Interface contacts:
Residue D162 in chain B is in contact with residue M23 in chain A (closest heavy-atom distance 3.4 Å).
Residue P154 in chain B is in contact with residue M68 in chain A (closest heavy-atom distance 3.8 Å).
Residue K166 in chain B is in contact with residue S17 in chain A (closest heavy-atom distance 2.8 Å).
Residue L155 in chain B interacts with residue T40 in chain A (closest heavy-atom distance 3.6 Å).
Residue F184 in chain B contacts residue T77 in chain A (closest heavy-atom distance 3.6 Å).
Residue L155 in chain B interacts with residue I39 in chain A (closest heavy-atom distance 3.7 Å).
Residue L161 in chain B contacts residue M23 in chain A (closest heavy-atom distance 3.7 Å).
Residue L155 in chain B is in contact with residue K14 in chain A (closest heavy-atom distance 3.7 Å).
Residue F217 in chain B interacts with residue R96 in chain A (closest heavy-atom distance 3.8 Å).
Residue H222 in chain B contacts residue N100 in chain A (closest heavy-atom distance 2.7 Å).
Residue L155 in chain B contacts residue S12 in chain A (closest heavy-atom distance 3.3 Å).
Residue L165 in chain B interacts with residue S20 in chain A (closest heavy-atom distance 3.4 Å).
Residue P179 in chain B contacts residue R66 in chain A (closest heavy-atom distance 3.7 Å).
Residue E171 in chain B contacts residue E22 in chain A (closest heavy-atom distance 3.3 Å).
Residue N74 in chain B contacts residue N74 in chain A (closest heavy-atom distance 2.9 Å).
Residue P214 in chain B interacts with residue V13 in chain A (closest heavy-atom distance 3.0 Å).
Residue I121 in chain B interacts with residue L79 in chain A (closest heavy-atom distance 3.8 Å).
Residue E156 in chain B is in contact with residue L79 in chain A (closest heavy-atom distance 3.5 Å).
Residue F217 in chain B interacts with residue V13 in chain A (closest heavy-atom distance 3.6 Å).
Residue P153 in chain B interacts with residue T77 in chain A (closest heavy-atom distance 3.5 Å).
Residue M172 in chain B contacts residue E22 in chain A (closest heavy-atom distance 2.7 Å).
Residue H222 in chain B interacts with residue L103 in chain A (closest heavy-atom distance 3.5 Å).
Residue H222 in chain B interacts with residue D104 in chain A (closest heavy-atom distance 3.1 Å).
Residue T180 in chain B interacts with residue Y69 in chain A (closest heavy-atom distance 3.5 Å).
Residue H225 in chain B contacts residue N100 in chain A (closest heavy-atom distance 3.8 Å).
Residue F217 in chain B interacts with residue L103 in chain A (closest heavy-atom distance 3.7 Å).
Residue L215 in chain B is in contact with residue S12 in chain A (closest heavy-atom distance 3.7 Å).
Residue K166 in chain B interacts with residue N18 in chain A (closest heavy-atom distance 2.9 Å).
Residue N183 in chain B contacts residue Y69 in chain A (closest heavy-atom distance 2.8 Å).
Residue L155 in chain B interacts with residue L38 in chain A (closest heavy-atom distance 3.6 Å).
Residue P154 in chain B interacts with residue I84 in chain A (closest heavy-atom distance 3.8 Å).
Residue F217 in chain B contacts residue N100 in chain A (closest heavy-atom distance 3.4 Å).
Residue Y159 in chain B is in contact with residue I15 in chain A (closest heavy-atom distance 3.5 Å).
Residue M158 in chain B contacts residue M23 in chain A (closest heavy-atom distance 3.3 Å).
Residue S120 in chain B contacts residue K78 in chain A (closest heavy-atom distance 2.9 Å).
Residue P179 in chain B interacts with residue M68 in chain A (closest heavy-atom distance 3.7 Å).
Residue P179 in chain B contacts residue Y69 in chain A (closest heavy-atom distance 3.6 Å).
Residue P214 in chain B interacts with residue S12 in chain A (closest heavy-atom distance 3.3 Å).
Residue L215 in chain B interacts with residue L11 in chain A (closest heavy-atom distance 3.5 Å).
Residue D162 in chain B interacts with residue S20 in chain A (closest heavy-atom distance 3.1 Å).
Residue N183 in chain B contacts residue M68 in chain A (closest heavy-atom distance 3.5 Å).
Residue P214 in chain B interacts with residue L79 in chain A (closest heavy-atom distance 3.7 Å).
Residue M172 in chain B contacts residue M23 in chain A (closest heavy-atom distance 3.7 Å).
Residue I121 in chain B interacts with residue K78 in chain A (closest heavy-atom distance 3.8 Å).
Residue S120 in chain B interacts with residue T77 in chain A (closest heavy-atom distance 3.1 Å).
Residue D162 in chain B is in contact with residue I16 in chain A (closest heavy-atom distance 3.4 Å).
Residue E181 in chain B contacts residue Y69 in chain A (closest heavy-atom distance 3.7 Å).
Residue M172 in chain B is in contact with residue K26 in chain A (closest heavy-atom distance 3.5 Å).
Residue P178 in chain B contacts residue R66 in chain A (closest heavy-atom distance 3.6 Å).
Residue L218 in chain B is in contact with residue L103 in chain A (closest heavy-atom distance 3.8 Å).
Residue P179 in chain B is in contact with residue S67 in chain A (closest heavy-atom distance 3.3 Å).
Residue H221 in chain B is in contact with residue R96 in chain A (closest heavy-atom distance 3.5 Å).
Residue H221 in chain B interacts with residue N100 in chain A (closest heavy-atom distance 3.0 Å).
Residue A177 in chain B is in contact with residue Y64 in chain A (closest heavy-atom distance 3.2 Å).
Residue M158 in chain B is in contact with residue I16 in chain A (closest heavy-atom distance 3.7 Å).
Residue F184 in chain B is in contact with residue S76 in chain A (closest heavy-atom distance 3.8 Å).
Residue N213 in chain B is in contact with residue K14 in chain A (closest heavy-atom distance 2.7 Å).
Residue Y69 in chain B contacts residue Y69 in chain A (closest heavy-atom distance 3.7 Å).
Residue H225 in chain B interacts with residue D104 in chain A (closest heavy-atom distance 2.9 Å).
Residue P178 in chain B is in contact with residue Y64 in chain A (closest heavy-atom distance 2.5 Å).

Sequence of chain A:
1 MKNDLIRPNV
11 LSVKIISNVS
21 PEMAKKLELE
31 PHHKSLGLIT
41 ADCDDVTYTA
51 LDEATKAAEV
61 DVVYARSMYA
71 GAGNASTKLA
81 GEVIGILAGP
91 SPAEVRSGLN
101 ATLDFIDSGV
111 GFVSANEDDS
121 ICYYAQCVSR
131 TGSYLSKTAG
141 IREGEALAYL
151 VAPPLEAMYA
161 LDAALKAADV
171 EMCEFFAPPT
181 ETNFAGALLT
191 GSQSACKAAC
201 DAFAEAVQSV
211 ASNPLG

Sequence of chain B:
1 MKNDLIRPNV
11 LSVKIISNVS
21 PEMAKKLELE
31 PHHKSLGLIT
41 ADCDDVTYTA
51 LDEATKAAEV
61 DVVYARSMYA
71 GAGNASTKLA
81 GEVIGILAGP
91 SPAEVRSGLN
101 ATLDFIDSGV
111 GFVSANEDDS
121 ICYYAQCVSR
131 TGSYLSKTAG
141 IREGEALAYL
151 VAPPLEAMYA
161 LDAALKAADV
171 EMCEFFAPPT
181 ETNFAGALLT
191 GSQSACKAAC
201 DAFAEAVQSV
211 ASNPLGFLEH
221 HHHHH

This data describes a binding interaction between two proteins.